Interface contacts:
Residue N29 in chain A is in contact with residue F2 in chain B (closest heavy-atom distance 3.6 Å).
Residue F30 in chain A contacts residue K4 in chain B (closest heavy-atom distance 3.0 Å).
Residue A95 in chain A contacts residue T5 in chain B (closest heavy-atom distance 4.9 Å).
Residue N29 in chain A is in contact with residue K4 in chain B (closest heavy-atom distance 4.2 Å).
Residue G96 in chain A interacts with residue R7 in chain B (closest heavy-atom distance 3.4 Å).
Residue Y31 in chain A interacts with residue K4 in chain B (closest heavy-atom distance 3.3 Å).
Residue A95 in chain A interacts with residue R7 in chain B (closest heavy-atom distance 3.0 Å).
Residue S28 in chain A interacts with residue F2 in chain B (closest heavy-atom distance 4.0 Å).
Residue Y31 in chain A contacts residue T5 in chain B (closest heavy-atom distance 2.8 Å).
Residue N29 in chain A is in contact with residue Y3 in chain B (closest heavy-atom distance 4.6 Å).
Residue Y31 in chain A interacts with residue R7 in chain B (closest heavy-atom distance 4.8 Å).
Residue Y31 in chain A interacts with residue Y3 in chain B (closest heavy-atom distance 4.2 Å).
Residue N97 in chain A interacts with residue R7 in chain B (closest heavy-atom distance 2.9 Å).
Residue K93 in chain A contacts residue R7 in chain B (closest heavy-atom distance 4.2 Å).

Sequence of chain A:
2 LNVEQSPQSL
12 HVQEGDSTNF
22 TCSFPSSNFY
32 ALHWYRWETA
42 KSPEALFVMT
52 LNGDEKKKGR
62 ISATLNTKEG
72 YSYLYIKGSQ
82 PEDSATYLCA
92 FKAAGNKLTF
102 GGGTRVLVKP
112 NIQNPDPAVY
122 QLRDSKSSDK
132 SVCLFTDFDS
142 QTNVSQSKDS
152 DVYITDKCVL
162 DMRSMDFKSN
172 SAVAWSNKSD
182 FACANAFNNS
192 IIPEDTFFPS

These two protein chains interact to form a complex.

Sequence of chain B:
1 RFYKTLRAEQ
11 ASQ